Sequence of the first protein:
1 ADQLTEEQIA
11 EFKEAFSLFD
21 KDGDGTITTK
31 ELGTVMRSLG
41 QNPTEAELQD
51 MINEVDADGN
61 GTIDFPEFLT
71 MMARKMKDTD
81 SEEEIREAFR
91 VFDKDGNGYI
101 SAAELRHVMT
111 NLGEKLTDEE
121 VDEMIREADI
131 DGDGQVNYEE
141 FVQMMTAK

This data describes a binding interaction between two proteins.

Sequence of the second protein:
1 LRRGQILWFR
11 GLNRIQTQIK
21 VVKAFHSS

Interface contacts:
Residue L39 in the first protein interacts with residue I19 in the second protein (closest heavy-atom distance 3.9 Å).
Residue M51 in the first protein is in contact with residue F25 in the second protein (closest heavy-atom distance 3.4 Å).
Residue L112 in the first protein interacts with residue R14 in the second protein (closest heavy-atom distance 4.8 Å).
Residue E84 in the first protein is in contact with residue L12 in the second protein (closest heavy-atom distance 2.7 Å).
Residue M71 in the first protein is in contact with residue F25 in the second protein (closest heavy-atom distance 4.4 Å).
Residue M51 in the first protein is in contact with residue V22 in the second protein (closest heavy-atom distance 4.9 Å).
Residue K77 in the first protein is in contact with residue K20 in the second protein (closest heavy-atom distance 4.3 Å).
Residue E114 in the first protein interacts with residue L7 in the second protein (closest heavy-atom distance 4.5 Å).
Residue I52 in the first protein contacts residue F25 in the second protein (closest heavy-atom distance 4.1 Å).
Residue M145 in the first protein interacts with residue W8 in the second protein (closest heavy-atom distance 3.9 Å).
Residue E114 in the first protein contacts residue G11 in the second protein (closest heavy-atom distance 4.9 Å).
Residue M124 in the first protein is in contact with residue L7 in the second protein (closest heavy-atom distance 5.0 Å).
Residue M144 in the first protein contacts residue Q5 in the second protein (closest heavy-atom distance 4.0 Å).
Residue M145 in the first protein contacts residue L12 in the second protein (closest heavy-atom distance 3.9 Å).
Residue L32 in the first protein interacts with residue F25 in the second protein (closest heavy-atom distance 4.1 Å).
Residue V55 in the first protein is in contact with residue F25 in the second protein (closest heavy-atom distance 3.0 Å).
Residue M144 in the first protein is in contact with residue F9 in the second protein (closest heavy-atom distance 4.9 Å).
Residue M124 in the first protein is in contact with residue W8 in the second protein (closest heavy-atom distance 3.9 Å).
Residue L39 in the first protein contacts residue Q18 in the second protein (closest heavy-atom distance 4.7 Å).
Residue M144 in the first protein is in contact with residue G4 in the second protein (closest heavy-atom distance 4.2 Å).
Residue T79 in the first protein interacts with residue K23 in the second protein (closest heavy-atom distance 2.8 Å).
Residue F141 in the first protein contacts residue W8 in the second protein (closest heavy-atom distance 3.6 Å).
Residue A88 in the first protein contacts residue L12 in the second protein (closest heavy-atom distance 4.8 Å).
Residue E127 in the first protein contacts residue L7 in the second protein (closest heavy-atom distance 4.2 Å).
Residue M145 in the first protein contacts residue F9 in the second protein (closest heavy-atom distance 4.4 Å).
Residue A147 in the first protein interacts with residue Q5 in the second protein (closest heavy-atom distance 4.6 Å).
Residue E123 in the first protein contacts residue L1 in the second protein (closest heavy-atom distance 4.8 Å).
Residue L112 in the first protein contacts residue G11 in the second protein (closest heavy-atom distance 3.6 Å).
Residue M76 in the first protein interacts with residue K20 in the second protein (closest heavy-atom distance 4.5 Å).
Residue E127 in the first protein is in contact with residue W8 in the second protein (closest heavy-atom distance 4.1 Å).
Residue M144 in the first protein interacts with residue W8 in the second protein (closest heavy-atom distance 3.2 Å).
Residue K75 in the first protein is in contact with residue A24 in the second protein (closest heavy-atom distance 3.7 Å).
Residue K77 in the first protein contacts residue S28 in the second protein (closest heavy-atom distance 4.6 Å).
Residue E54 in the first protein contacts residue F25 in the second protein (closest heavy-atom distance 4.9 Å).
Residue M71 in the first protein contacts residue A24 in the second protein (closest heavy-atom distance 4.0 Å).
Residue L18 in the first protein interacts with residue R14 in the second protein (closest heavy-atom distance 4.5 Å).
Residue A128 in the first protein is in contact with residue W8 in the second protein (closest heavy-atom distance 4.4 Å).
Residue M72 in the first protein is in contact with residue V21 in the second protein (closest heavy-atom distance 4.9 Å).
Residue K75 in the first protein interacts with residue K23 in the second protein (closest heavy-atom distance 3.5 Å).
Residue E84 in the first protein interacts with residue Q16 in the second protein (closest heavy-atom distance 2.6 Å).
Residue V136 in the first protein is in contact with residue W8 in the second protein (closest heavy-atom distance 4.6 Å).
Residue E127 in the first protein interacts with residue L1 in the second protein (closest heavy-atom distance 3.4 Å).
Residue E83 in the first protein contacts residue K23 in the second protein (closest heavy-atom distance 3.8 Å).
Residue A147 in the first protein is in contact with residue F9 in the second protein (closest heavy-atom distance 3.1 Å).
Residue K75 in the first protein interacts with residue K20 in the second protein (closest heavy-atom distance 2.8 Å).
Residue S81 in the first protein is in contact with residue Q16 in the second protein (closest heavy-atom distance 4.8 Å).
Residue N111 in the first protein interacts with residue Q18 in the second protein (closest heavy-atom distance 4.8 Å).
Residue I63 in the first protein is in contact with residue F25 in the second protein (closest heavy-atom distance 4.5 Å).
Residue E127 in the first protein is in contact with residue G4 in the second protein (closest heavy-atom distance 4.0 Å).
Residue M51 in the first protein is in contact with residue H26 in the second protein (closest heavy-atom distance 4.2 Å).
Residue L39 in the first protein contacts residue V22 in the second protein (closest heavy-atom distance 4.9 Å).
Residue T79 in the first protein contacts residue Q16 in the second protein (closest heavy-atom distance 4.7 Å).
Residue Q143 in the first protein is in contact with residue Q5 in the second protein (closest heavy-atom distance 5.0 Å).
Residue L112 in the first protein interacts with residue I15 in the second protein (closest heavy-atom distance 4.8 Å).